The following describes two proteins that form a bound complex.

Sequence of chain A:
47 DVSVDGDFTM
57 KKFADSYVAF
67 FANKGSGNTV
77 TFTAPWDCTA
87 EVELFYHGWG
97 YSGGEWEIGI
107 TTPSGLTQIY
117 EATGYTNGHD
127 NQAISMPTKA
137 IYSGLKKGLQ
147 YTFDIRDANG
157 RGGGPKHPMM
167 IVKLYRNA

Sequence of chain B:
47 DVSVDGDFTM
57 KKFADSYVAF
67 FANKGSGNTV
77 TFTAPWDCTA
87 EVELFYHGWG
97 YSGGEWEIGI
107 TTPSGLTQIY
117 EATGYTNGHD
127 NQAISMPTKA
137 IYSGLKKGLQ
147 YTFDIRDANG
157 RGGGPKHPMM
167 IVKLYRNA

Interface contacts:
Residue F66 in chain A contacts residue E87 in chain B (closest heavy-atom distance 4.0 Å).
Residue I167 in chain A interacts with residue A118 in chain B (closest heavy-atom distance 3.8 Å).
Residue I167 in chain A interacts with residue Y116 in chain B (closest heavy-atom distance 4.5 Å).
Residue V64 in chain A interacts with residue Y171 in chain B (closest heavy-atom distance 3.7 Å).
Residue F91 in chain A is in contact with residue A118 in chain B (closest heavy-atom distance 3.5 Å).
Residue H163 in chain A is in contact with residue Y121 in chain B (closest heavy-atom distance 3.6 Å).
Residue F67 in chain A contacts residue Y116 in chain B (closest heavy-atom distance 3.6 Å).
Residue K169 in chain A interacts with residue K169 in chain B (closest heavy-atom distance 3.1 Å).
Residue S131 in chain A contacts residue Y121 in chain B (closest heavy-atom distance 4.1 Å).
Residue M165 in chain A is in contact with residue Y116 in chain B (closest heavy-atom distance 4.2 Å).
Residue Q128 in chain A interacts with residue H125 in chain B (closest heavy-atom distance 4.7 Å).
Residue H163 in chain A is in contact with residue E103 in chain B (closest heavy-atom distance 3.1 Å).
Residue A68 in chain A interacts with residue Y116 in chain B (closest heavy-atom distance 3.3 Å).
Residue Y63 in chain A interacts with residue Y63 in chain B (closest heavy-atom distance 4.0 Å).
Residue E89 in chain A contacts residue E89 in chain B (closest heavy-atom distance 4.1 Å).
Residue H163 in chain A is in contact with residue N155 in chain B (closest heavy-atom distance 4.2 Å).
Residue A129 in chain A interacts with residue Y121 in chain B (closest heavy-atom distance 3.3 Å).
Residue I167 in chain A is in contact with residue E117 in chain B (closest heavy-atom distance 4.7 Å).
Residue Q128 in chain A contacts residue G124 in chain B (closest heavy-atom distance 3.5 Å).
Residue A129 in chain A interacts with residue N123 in chain B (closest heavy-atom distance 3.8 Å).
Residue I130 in chain A is in contact with residue H125 in chain B (closest heavy-atom distance 3.5 Å).
Residue H163 in chain A interacts with residue T119 in chain B (closest heavy-atom distance 3.9 Å).
Residue N127 in chain A is in contact with residue N123 in chain B (closest heavy-atom distance 4.2 Å).
Residue F66 in chain A is in contact with residue T85 in chain B (closest heavy-atom distance 3.6 Å).
Residue D61 in chain A is in contact with residue A174 in chain B (closest heavy-atom distance 3.1 Å).
Residue Q128 in chain A interacts with residue N123 in chain B (closest heavy-atom distance 3.9 Å).
Residue S131 in chain A contacts residue P133 in chain B (closest heavy-atom distance 3.6 Å).
Residue K169 in chain A contacts residue E87 in chain B (closest heavy-atom distance 3.0 Å).
Residue F91 in chain A contacts residue K135 in chain B (closest heavy-atom distance 3.5 Å).
Residue K162 in chain A interacts with residue Y121 in chain B (closest heavy-atom distance 3.6 Å).
Residue A129 in chain A is in contact with residue T122 in chain B (closest heavy-atom distance 4.1 Å).
Residue S131 in chain A is in contact with residue S131 in chain B (closest heavy-atom distance 3.3 Å).
Residue I167 in chain A contacts residue K135 in chain B (closest heavy-atom distance 4.0 Å).
Residue F91 in chain A interacts with residue P133 in chain B (closest heavy-atom distance 4.1 Å).
Residue Y63 in chain A interacts with residue A174 in chain B (closest heavy-atom distance 3.8 Å).
Residue K169 in chain A contacts residue E89 in chain B (closest heavy-atom distance 4.8 Å).
Residue I167 in chain A contacts residue I137 in chain B (closest heavy-atom distance 3.7 Å).
Residue H93 in chain A interacts with residue Y121 in chain B (closest heavy-atom distance 3.1 Å).
Residue I130 in chain A is in contact with residue I130 in chain B (closest heavy-atom distance 3.9 Å).
Residue F91 in chain A interacts with residue T134 in chain B (closest heavy-atom distance 4.6 Å).
Residue M165 in chain A is in contact with residue A118 in chain B (closest heavy-atom distance 3.7 Å).
Residue F66 in chain A contacts residue I137 in chain B (closest heavy-atom distance 3.7 Å).
Residue F66 in chain A is in contact with residue Y116 in chain B (closest heavy-atom distance 3.3 Å).
Residue D61 in chain A contacts residue N173 in chain B (closest heavy-atom distance 4.9 Å).
Residue I130 in chain A is in contact with residue T122 in chain B (closest heavy-atom distance 3.5 Å).
Residue S131 in chain A is in contact with residue M132 in chain B (closest heavy-atom distance 4.3 Å).
Residue Y171 in chain A interacts with residue E87 in chain B (closest heavy-atom distance 4.9 Å).
Residue I130 in chain A contacts residue Y121 in chain B (closest heavy-atom distance 4.8 Å).
Residue M165 in chain A contacts residue E117 in chain B (closest heavy-atom distance 3.4 Å).
Residue K162 in chain A interacts with residue E101 in chain B (closest heavy-atom distance 3.4 Å).
Residue E89 in chain A is in contact with residue E87 in chain B (closest heavy-atom distance 4.4 Å).
Residue K169 in chain A interacts with residue Y171 in chain B (closest heavy-atom distance 4.0 Å).
Residue Y63 in chain A is in contact with residue R172 in chain B (closest heavy-atom distance 4.9 Å).
Residue I130 in chain A interacts with residue N123 in chain B (closest heavy-atom distance 3.6 Å).
Residue F66 in chain A contacts residue Y171 in chain B (closest heavy-atom distance 3.8 Å).
Residue K169 in chain A contacts residue K135 in chain B (closest heavy-atom distance 4.3 Å).
Residue E89 in chain A contacts residue K135 in chain B (closest heavy-atom distance 3.0 Å).
Residue Y171 in chain A is in contact with residue Y171 in chain B (closest heavy-atom distance 3.6 Å).
Residue H93 in chain A contacts residue T119 in chain B (closest heavy-atom distance 3.2 Å).
Residue H93 in chain A contacts residue G120 in chain B (closest heavy-atom distance 3.9 Å).